Sequence of protein 2:
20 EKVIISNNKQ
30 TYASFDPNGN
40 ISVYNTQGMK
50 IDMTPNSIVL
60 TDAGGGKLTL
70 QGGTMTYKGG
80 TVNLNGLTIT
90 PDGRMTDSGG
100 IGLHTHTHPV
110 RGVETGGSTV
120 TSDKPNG

This data describes a binding interaction between two proteins.

Sequence of protein 1:
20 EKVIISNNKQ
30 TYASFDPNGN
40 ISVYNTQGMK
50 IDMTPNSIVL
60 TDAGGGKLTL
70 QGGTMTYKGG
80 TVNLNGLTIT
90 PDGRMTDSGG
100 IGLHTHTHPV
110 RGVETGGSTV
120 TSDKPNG

Residue-level contacts at the interface:
Residue R110 in protein 1 contacts residue T118 in protein 2 (closest heavy-atom distance 3.3 Å).
Residue N26 in protein 1 interacts with residue D35 in protein 2 (closest heavy-atom distance 3.4 Å).
Residue T80 in protein 1 contacts residue T73 in protein 2 (closest heavy-atom distance 3.4 Å).
Residue G111 in protein 1 contacts residue S117 in protein 2 (closest heavy-atom distance 3.0 Å).
Residue V109 in protein 1 interacts with residue T118 in protein 2 (closest heavy-atom distance 3.3 Å).
Residue N84 in protein 1 contacts residue G92 in protein 2 (closest heavy-atom distance 3.1 Å).
Residue H107 in protein 1 is in contact with residue S121 in protein 2 (closest heavy-atom distance 2.8 Å).
Residue N84 in protein 1 interacts with residue Y76 in protein 2 (closest heavy-atom distance 2.9 Å).
Residue V81 in protein 1 interacts with residue M74 in protein 2 (closest heavy-atom distance 3.2 Å).
Residue S97 in protein 1 interacts with residue G92 in protein 2 (closest heavy-atom distance 3.0 Å).
Residue M94 in protein 1 interacts with residue M94 in protein 2 (closest heavy-atom distance 3.1 Å).
Residue N44 in protein 1 interacts with residue G38 in protein 2 (closest heavy-atom distance 3.0 Å).
Residue D96 in protein 1 interacts with residue R93 in protein 2 (closest heavy-atom distance 2.8 Å).
Residue N84 in protein 1 is in contact with residue G78 in protein 2 (closest heavy-atom distance 2.9 Å).
Residue T80 in protein 1 contacts residue M74 in protein 2 (closest heavy-atom distance 3.0 Å).
Residue Q29 in protein 1 is in contact with residue P36 in protein 2 (closest heavy-atom distance 3.0 Å).
Residue S97 in protein 1 interacts with residue D91 in protein 2 (closest heavy-atom distance 2.5 Å).
Residue L102 in protein 1 contacts residue P124 in protein 2 (closest heavy-atom distance 3.3 Å).
Residue D122 in protein 1 interacts with residue P108 in protein 2 (closest heavy-atom distance 2.8 Å).
Residue Q46 in protein 1 interacts with residue P54 in protein 2 (closest heavy-atom distance 3.2 Å).
Residue M94 in protein 1 contacts residue L102 in protein 2 (closest heavy-atom distance 3.4 Å).
Residue N84 in protein 1 is in contact with residue T89 in protein 2 (closest heavy-atom distance 3.1 Å).
Residue N84 in protein 1 interacts with residue G79 in protein 2 (closest heavy-atom distance 2.9 Å).
Residue N26 in protein 1 contacts residue F34 in protein 2 (closest heavy-atom distance 3.0 Å).
Residue V112 in protein 1 contacts residue G116 in protein 2 (closest heavy-atom distance 3.4 Å).
Residue E113 in protein 1 contacts residue E113 in protein 2 (closest heavy-atom distance 2.9 Å).
Residue N82 in protein 1 interacts with residue M74 in protein 2 (closest heavy-atom distance 2.9 Å).
Residue H105 in protein 1 interacts with residue P124 in protein 2 (closest heavy-atom distance 3.4 Å).
Residue H107 in protein 1 interacts with residue H107 in protein 2 (closest heavy-atom distance 3.1 Å).
Residue M48 in protein 1 interacts with residue T53 in protein 2 (closest heavy-atom distance 3.3 Å).
Residue G111 in protein 1 interacts with residue T114 in protein 2 (closest heavy-atom distance 3.4 Å).
Residue K49 in protein 1 interacts with residue I57 in protein 2 (closest heavy-atom distance 3.5 Å).
Residue D96 in protein 1 is in contact with residue G92 in protein 2 (closest heavy-atom distance 3.4 Å).
Residue Y76 in protein 1 interacts with residue T73 in protein 2 (closest heavy-atom distance 3.4 Å).
Residue D61 in protein 1 interacts with residue G72 in protein 2 (closest heavy-atom distance 2.8 Å).
Residue D122 in protein 1 contacts residue H107 in protein 2 (closest heavy-atom distance 2.8 Å).
Residue S121 in protein 1 interacts with residue P108 in protein 2 (closest heavy-atom distance 3.5 Å).
Residue D122 in protein 1 contacts residue R110 in protein 2 (closest heavy-atom distance 2.9 Å).
Residue T30 in protein 1 interacts with residue G38 in protein 2 (closest heavy-atom distance 3.3 Å).
Residue H105 in protein 1 is in contact with residue K123 in protein 2 (closest heavy-atom distance 3.4 Å).
Residue N82 in protein 1 interacts with residue T75 in protein 2 (closest heavy-atom distance 3.2 Å).
Residue N27 in protein 1 interacts with residue P36 in protein 2 (closest heavy-atom distance 3.0 Å).
Residue T30 in protein 1 interacts with residue D35 in protein 2 (closest heavy-atom distance 2.7 Å).
Residue N84 in protein 1 is in contact with residue K77 in protein 2 (closest heavy-atom distance 3.3 Å).
Residue N44 in protein 1 is in contact with residue T53 in protein 2 (closest heavy-atom distance 2.9 Å).
Residue D61 in protein 1 is in contact with residue Q70 in protein 2 (closest heavy-atom distance 3.4 Å).
Residue V109 in protein 1 contacts residue V119 in protein 2 (closest heavy-atom distance 2.8 Å).
Residue V112 in protein 1 interacts with residue S117 in protein 2 (closest heavy-atom distance 2.9 Å).
Residue T106 in protein 1 is in contact with residue S121 in protein 2 (closest heavy-atom distance 3.3 Å).
Residue P124 in protein 1 contacts residue T106 in protein 2 (closest heavy-atom distance 3.2 Å).
Residue T30 in protein 1 is in contact with residue N39 in protein 2 (closest heavy-atom distance 3.4 Å).
Residue G111 in protein 1 contacts residue G115 in protein 2 (closest heavy-atom distance 3.0 Å).
Residue K123 in protein 1 is in contact with residue P108 in protein 2 (closest heavy-atom distance 3.2 Å).
Residue H107 in protein 1 contacts residue H105 in protein 2 (closest heavy-atom distance 3.1 Å).
Residue H105 in protein 1 is in contact with residue H105 in protein 2 (closest heavy-atom distance 3.2 Å).
Residue Y76 in protein 1 is in contact with residue G72 in protein 2 (closest heavy-atom distance 3.3 Å).
Residue N125 in protein 1 interacts with residue T106 in protein 2 (closest heavy-atom distance 2.9 Å).
Residue G79 in protein 1 contacts residue G72 in protein 2 (closest heavy-atom distance 2.7 Å).
Residue Q46 in protein 1 interacts with residue N37 in protein 2 (closest heavy-atom distance 3.3 Å).
Residue N82 in protein 1 contacts residue Y76 in protein 2 (closest heavy-atom distance 2.8 Å).